Sequence of protein 2:
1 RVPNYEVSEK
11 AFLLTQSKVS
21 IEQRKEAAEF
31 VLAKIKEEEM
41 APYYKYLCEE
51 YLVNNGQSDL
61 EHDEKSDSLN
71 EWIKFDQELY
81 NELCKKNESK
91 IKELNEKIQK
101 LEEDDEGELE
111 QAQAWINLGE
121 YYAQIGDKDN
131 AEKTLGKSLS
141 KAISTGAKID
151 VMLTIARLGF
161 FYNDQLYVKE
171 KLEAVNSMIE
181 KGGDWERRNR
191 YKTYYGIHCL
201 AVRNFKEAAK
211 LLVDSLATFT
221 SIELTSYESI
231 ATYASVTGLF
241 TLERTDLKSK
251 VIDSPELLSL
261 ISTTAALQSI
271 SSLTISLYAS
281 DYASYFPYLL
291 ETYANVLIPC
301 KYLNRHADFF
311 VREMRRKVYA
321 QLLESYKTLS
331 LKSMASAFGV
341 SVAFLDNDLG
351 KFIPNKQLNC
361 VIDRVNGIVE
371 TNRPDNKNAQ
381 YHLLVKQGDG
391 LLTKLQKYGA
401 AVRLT

This data describes a binding interaction between two proteins.

Interface contacts:
Residue Y435 in protein 1 is in contact with residue Y381 in protein 2 (closest heavy-atom distance 3.6 Å).
Residue K383 in protein 1 interacts with residue V361 in protein 2 (closest heavy-atom distance 3.9 Å).
Residue R281 in protein 1 is in contact with residue Q396 in protein 2 (closest heavy-atom distance 4.5 Å).
Residue R447 in protein 1 contacts residue D389 in protein 2 (closest heavy-atom distance 4.4 Å).
Residue T381 in protein 1 is in contact with residue I362 in protein 2 (closest heavy-atom distance 3.4 Å).
Residue L380 in protein 1 contacts residue I353 in protein 2 (closest heavy-atom distance 4.3 Å).
Residue T381 in protein 1 is in contact with residue V361 in protein 2 (closest heavy-atom distance 3.9 Å).
Residue K384 in protein 1 contacts residue R364 in protein 2 (closest heavy-atom distance 3.0 Å).
Residue N433 in protein 1 contacts residue R373 in protein 2 (closest heavy-atom distance 3.6 Å).
Residue S461 in protein 1 is in contact with residue R403 in protein 2 (closest heavy-atom distance 4.3 Å).
Residue L454 in protein 1 is in contact with residue L395 in protein 2 (closest heavy-atom distance 4.4 Å).
Residue K383 in protein 1 contacts residue D363 in protein 2 (closest heavy-atom distance 3.5 Å).
Residue K383 in protein 1 is in contact with residue I362 in protein 2 (closest heavy-atom distance 3.0 Å).
Residue F444 in protein 1 contacts residue Y381 in protein 2 (closest heavy-atom distance 3.3 Å).
Residue K384 in protein 1 is in contact with residue I362 in protein 2 (closest heavy-atom distance 3.9 Å).
Residue S386 in protein 1 contacts residue V365 in protein 2 (closest heavy-atom distance 3.8 Å).
Residue D389 in protein 1 contacts residue R364 in protein 2 (closest heavy-atom distance 3.6 Å).
Residue L454 in protein 1 interacts with residue Q396 in protein 2 (closest heavy-atom distance 4.0 Å).
Residue R447 in protein 1 interacts with residue V385 in protein 2 (closest heavy-atom distance 3.4 Å).
Residue E457 in protein 1 interacts with residue R403 in protein 2 (closest heavy-atom distance 2.9 Å).
Residue Y435 in protein 1 contacts residue K377 in protein 2 (closest heavy-atom distance 3.9 Å).
Residue Y435 in protein 1 interacts with residue N378 in protein 2 (closest heavy-atom distance 4.0 Å).
Residue N433 in protein 1 interacts with residue P374 in protein 2 (closest heavy-atom distance 3.6 Å).
Residue S249 in protein 1 is in contact with residue L404 in protein 2 (closest heavy-atom distance 3.4 Å).
Residue K393 in protein 1 is in contact with residue R364 in protein 2 (closest heavy-atom distance 3.3 Å).
Residue L432 in protein 1 contacts residue N378 in protein 2 (closest heavy-atom distance 4.1 Å).
Residue I377 in protein 1 interacts with residue P354 in protein 2 (closest heavy-atom distance 4.1 Å).
Residue R447 in protein 1 interacts with residue L392 in protein 2 (closest heavy-atom distance 4.0 Å).
Residue N433 in protein 1 interacts with residue N376 in protein 2 (closest heavy-atom distance 3.4 Å).
Residue L454 in protein 1 contacts residue L392 in protein 2 (closest heavy-atom distance 4.4 Å).
Residue P440 in protein 1 contacts residue Y381 in protein 2 (closest heavy-atom distance 3.8 Å).
Residue K383 in protein 1 contacts residue E370 in protein 2 (closest heavy-atom distance 3.9 Å).
Residue R281 in protein 1 interacts with residue T393 in protein 2 (closest heavy-atom distance 3.8 Å).
Residue F444 in protein 1 contacts residue V385 in protein 2 (closest heavy-atom distance 4.4 Å).
Residue V443 in protein 1 interacts with residue Y381 in protein 2 (closest heavy-atom distance 3.6 Å).
Residue T381 in protein 1 contacts residue P354 in protein 2 (closest heavy-atom distance 3.6 Å).
Residue L380 in protein 1 contacts residue K356 in protein 2 (closest heavy-atom distance 4.0 Å).
Residue I385 in protein 1 contacts residue V365 in protein 2 (closest heavy-atom distance 4.4 Å).
Residue K384 in protein 1 interacts with residue V365 in protein 2 (closest heavy-atom distance 3.7 Å).
Residue L432 in protein 1 contacts residue H382 in protein 2 (closest heavy-atom distance 4.4 Å).
Residue Y382 in protein 1 interacts with residue I362 in protein 2 (closest heavy-atom distance 3.2 Å).
Residue F425 in protein 1 contacts residue V365 in protein 2 (closest heavy-atom distance 3.9 Å).
Residue K384 in protein 1 contacts residue N366 in protein 2 (closest heavy-atom distance 3.2 Å).
Residue L454 in protein 1 is in contact with residue R403 in protein 2 (closest heavy-atom distance 3.4 Å).
Residue R281 in protein 1 contacts residue K397 in protein 2 (closest heavy-atom distance 4.0 Å).
Residue I434 in protein 1 contacts residue N378 in protein 2 (closest heavy-atom distance 3.3 Å).
Residue Y382 in protein 1 interacts with residue R364 in protein 2 (closest heavy-atom distance 4.2 Å).
Residue L380 in protein 1 is in contact with residue P354 in protein 2 (closest heavy-atom distance 4.1 Å).
Residue T381 in protein 1 is in contact with residue G350 in protein 2 (closest heavy-atom distance 3.9 Å).
Residue Y382 in protein 1 contacts residue D346 in protein 2 (closest heavy-atom distance 3.0 Å).
Residue T381 in protein 1 interacts with residue I353 in protein 2 (closest heavy-atom distance 4.1 Å).
Residue K282 in protein 1 contacts residue A400 in protein 2 (closest heavy-atom distance 4.2 Å).
Residue L380 in protein 1 is in contact with residue C360 in protein 2 (closest heavy-atom distance 4.6 Å).
Residue N433 in protein 1 is in contact with residue N378 in protein 2 (closest heavy-atom distance 3.6 Å).
Residue I385 in protein 1 interacts with residue R364 in protein 2 (closest heavy-atom distance 4.5 Å).
Residue Y382 in protein 1 is in contact with residue N347 in protein 2 (closest heavy-atom distance 4.2 Å).
Residue Y458 in protein 1 interacts with residue R403 in protein 2 (closest heavy-atom distance 3.7 Å).
Residue L380 in protein 1 interacts with residue V361 in protein 2 (closest heavy-atom distance 3.6 Å).
Residue Y382 in protein 1 is in contact with residue G350 in protein 2 (closest heavy-atom distance 4.6 Å).
Residue K384 in protein 1 contacts residue D363 in protein 2 (closest heavy-atom distance 3.9 Å).

Sequence of protein 1:
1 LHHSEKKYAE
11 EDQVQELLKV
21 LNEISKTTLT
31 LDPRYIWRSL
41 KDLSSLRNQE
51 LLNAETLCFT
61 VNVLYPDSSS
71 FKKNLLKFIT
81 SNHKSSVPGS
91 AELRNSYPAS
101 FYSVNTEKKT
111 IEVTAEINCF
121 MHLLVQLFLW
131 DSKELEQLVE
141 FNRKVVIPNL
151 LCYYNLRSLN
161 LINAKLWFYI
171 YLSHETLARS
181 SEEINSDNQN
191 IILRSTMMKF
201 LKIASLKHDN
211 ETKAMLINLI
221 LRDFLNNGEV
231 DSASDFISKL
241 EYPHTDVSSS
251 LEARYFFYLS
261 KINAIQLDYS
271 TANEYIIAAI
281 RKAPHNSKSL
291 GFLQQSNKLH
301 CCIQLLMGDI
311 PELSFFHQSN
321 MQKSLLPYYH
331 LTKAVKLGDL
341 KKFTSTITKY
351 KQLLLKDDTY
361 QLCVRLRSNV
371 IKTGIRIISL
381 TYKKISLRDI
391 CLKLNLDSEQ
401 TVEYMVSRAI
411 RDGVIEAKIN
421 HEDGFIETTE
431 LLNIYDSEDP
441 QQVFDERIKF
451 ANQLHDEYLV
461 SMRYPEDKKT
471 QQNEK